The following describes two proteins that form a bound complex.

Interface contacts:
Residue W155 in the first protein is in contact with residue Q62 in the second protein (closest heavy-atom distance 3.2 Å).
Residue Q164 in the first protein is in contact with residue T66 in the second protein (closest heavy-atom distance 3.1 Å).
Residue N159 in the first protein contacts residue F45 in the second protein (closest heavy-atom distance 3.5 Å).
Residue M158 in the first protein contacts residue Y59 in the second protein (closest heavy-atom distance 4.0 Å).
Residue F184 in the first protein contacts residue L71 in the second protein (closest heavy-atom distance 3.9 Å).
Residue F196 in the first protein is in contact with residue L73 in the second protein (closest heavy-atom distance 3.6 Å).
Residue G167 in the first protein contacts residue G47 in the second protein (closest heavy-atom distance 3.3 Å).
Residue F196 in the first protein interacts with residue R74 in the second protein (closest heavy-atom distance 3.2 Å).
Residue L289 in the first protein contacts residue D39 in the second protein (closest heavy-atom distance 3.2 Å).
Residue A189 in the first protein contacts residue R74 in the second protein (closest heavy-atom distance 3.6 Å).
Residue S185 in the first protein contacts residue L8 in the second protein (closest heavy-atom distance 3.2 Å).
Residue G191 in the first protein is in contact with residue R74 in the second protein (closest heavy-atom distance 2.9 Å).
Residue N159 in the first protein contacts residue S65 in the second protein (closest heavy-atom distance 2.7 Å).
Residue T199 in the first protein is in contact with residue L73 in the second protein (closest heavy-atom distance 3.6 Å).
Residue M158 in the first protein contacts residue N60 in the second protein (closest heavy-atom distance 3.8 Å).
Residue C193 in the first protein is in contact with residue G75 in the second protein (closest heavy-atom distance 3.7 Å).
Residue L168 in the first protein interacts with residue H68 in the second protein (closest heavy-atom distance 3.2 Å).
Residue A187 in the first protein contacts residue L71 in the second protein (closest heavy-atom distance 2.8 Å).
Residue A187 in the first protein is in contact with residue V70 in the second protein (closest heavy-atom distance 3.5 Å).
Residue Q164 in the first protein contacts residue A46 in the second protein (closest heavy-atom distance 3.9 Å).
Residue M158 in the first protein interacts with residue F45 in the second protein (closest heavy-atom distance 4.0 Å).
Residue Q282 in the first protein is in contact with residue D39 in the second protein (closest heavy-atom distance 3.8 Å).
Residue W155 in the first protein is in contact with residue S65 in the second protein (closest heavy-atom distance 3.6 Å).
Residue Q143 in the first protein contacts residue K63 in the second protein (closest heavy-atom distance 3.5 Å).
Residue H195 in the first protein contacts residue G76 in the second protein (closest heavy-atom distance 2.6 Å).
Residue H197 in the first protein interacts with residue L73 in the second protein (closest heavy-atom distance 3.5 Å).
Residue Y171 in the first protein interacts with residue R42 in the second protein (closest heavy-atom distance 3.3 Å).
Residue A187 in the first protein contacts residue L73 in the second protein (closest heavy-atom distance 3.5 Å).
Residue A189 in the first protein is in contact with residue R72 in the second protein (closest heavy-atom distance 4.0 Å).
Residue Q200 in the first protein interacts with residue L71 in the second protein (closest heavy-atom distance 3.5 Å).
Residue Y171 in the first protein interacts with residue I44 in the second protein (closest heavy-atom distance 3.3 Å).
Residue Q282 in the first protein contacts residue R72 in the second protein (closest heavy-atom distance 3.1 Å).
Residue G192 in the first protein is in contact with residue G75 in the second protein (closest heavy-atom distance 4.0 Å).
Residue H195 in the first protein is in contact with residue G75 in the second protein (closest heavy-atom distance 3.6 Å).
Residue M158 in the first protein interacts with residue A46 in the second protein (closest heavy-atom distance 3.4 Å).
Residue S185 in the first protein contacts residue V70 in the second protein (closest heavy-atom distance 4.1 Å).
Residue D291 in the first protein is in contact with residue R42 in the second protein (closest heavy-atom distance 4.0 Å).
Residue Y186 in the first protein contacts residue L73 in the second protein (closest heavy-atom distance 3.7 Å).
Residue R147 in the first protein contacts residue Q62 in the second protein (closest heavy-atom distance 3.3 Å).
Residue Y186 in the first protein contacts residue V70 in the second protein (closest heavy-atom distance 3.6 Å).
Residue Y171 in the first protein is in contact with residue Q49 in the second protein (closest heavy-atom distance 2.3 Å).
Residue Y186 in the first protein interacts with residue L71 in the second protein (closest heavy-atom distance 3.3 Å).
Residue F196 in the first protein interacts with residue G75 in the second protein (closest heavy-atom distance 3.0 Å).
Residue L168 in the first protein contacts residue I44 in the second protein (closest heavy-atom distance 4.1 Å).
Residue W155 in the first protein is in contact with residue N60 in the second protein (closest heavy-atom distance 3.7 Å).
Residue A187 in the first protein is in contact with residue R72 in the second protein (closest heavy-atom distance 3.5 Å).
Residue E142 in the first protein is in contact with residue K63 in the second protein (closest heavy-atom distance 3.8 Å).
Residue R147 in the first protein contacts residue N60 in the second protein (closest heavy-atom distance 3.6 Å).
Residue Q282 in the first protein interacts with residue R74 in the second protein (closest heavy-atom distance 2.5 Å).
Residue D151 in the first protein interacts with residue N60 in the second protein (closest heavy-atom distance 4.0 Å).
Residue A189 in the first protein interacts with residue L73 in the second protein (closest heavy-atom distance 2.8 Å).
Residue L172 in the first protein contacts residue L8 in the second protein (closest heavy-atom distance 4.1 Å).
Residue D291 in the first protein contacts residue R72 in the second protein (closest heavy-atom distance 3.1 Å).
Residue G192 in the first protein interacts with residue R74 in the second protein (closest heavy-atom distance 3.3 Å).
Residue F184 in the first protein interacts with residue T9 in the second protein (closest heavy-atom distance 3.9 Å).
Residue L188 in the first protein is in contact with residue L73 in the second protein (closest heavy-atom distance 3.9 Å).
Residue R290 in the first protein contacts residue D39 in the second protein (closest heavy-atom distance 3.0 Å).
Residue Q143 in the first protein contacts residue Q62 in the second protein (closest heavy-atom distance 2.9 Å).
Residue Y163 in the first protein contacts residue A46 in the second protein (closest heavy-atom distance 3.6 Å).
Residue L172 in the first protein contacts residue V70 in the second protein (closest heavy-atom distance 3.9 Å).

Sequence of the first protein:
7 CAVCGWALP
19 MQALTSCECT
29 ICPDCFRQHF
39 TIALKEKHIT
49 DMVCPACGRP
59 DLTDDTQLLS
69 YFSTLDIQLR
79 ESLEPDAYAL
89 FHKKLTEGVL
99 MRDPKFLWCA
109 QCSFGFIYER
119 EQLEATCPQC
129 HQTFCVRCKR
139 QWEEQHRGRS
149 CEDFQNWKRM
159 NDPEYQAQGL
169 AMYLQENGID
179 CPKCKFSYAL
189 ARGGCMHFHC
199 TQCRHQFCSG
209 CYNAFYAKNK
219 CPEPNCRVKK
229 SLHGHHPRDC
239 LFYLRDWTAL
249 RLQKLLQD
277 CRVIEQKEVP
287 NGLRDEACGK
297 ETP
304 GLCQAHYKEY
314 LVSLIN

Sequence of the second protein:
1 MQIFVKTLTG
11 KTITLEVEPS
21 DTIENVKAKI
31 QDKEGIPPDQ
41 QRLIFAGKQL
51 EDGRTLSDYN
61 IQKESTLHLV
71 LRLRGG